Sequence of chain A:
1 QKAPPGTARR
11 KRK

Sequence of chain B:
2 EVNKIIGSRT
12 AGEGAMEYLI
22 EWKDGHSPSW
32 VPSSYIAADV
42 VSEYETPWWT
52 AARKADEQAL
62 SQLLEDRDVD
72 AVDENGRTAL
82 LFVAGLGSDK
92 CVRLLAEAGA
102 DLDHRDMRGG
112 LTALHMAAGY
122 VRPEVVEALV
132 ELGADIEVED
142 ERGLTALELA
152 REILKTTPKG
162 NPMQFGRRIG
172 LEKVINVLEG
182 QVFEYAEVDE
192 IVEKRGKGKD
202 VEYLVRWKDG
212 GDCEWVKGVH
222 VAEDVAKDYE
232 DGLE

This data describes a binding interaction between two proteins.

Residue-level contacts at the interface:
Residue A187 in chain B interacts with residue A8 in chain A (closest heavy-atom distance 3.1 Å).
Residue E215 in chain B contacts residue R10 in chain A (closest heavy-atom distance 4.0 Å).
Residue F184 in chain B interacts with residue R12 in chain A (closest heavy-atom distance 2.9 Å).
Residue V217 in chain B interacts with residue A8 in chain A (closest heavy-atom distance 4.4 Å).
Residue V183 in chain B is in contact with residue R10 in chain A (closest heavy-atom distance 3.9 Å).
Residue G181 in chain B contacts residue R12 in chain A (closest heavy-atom distance 3.0 Å).
Residue E185 in chain B interacts with residue K13 in chain A (closest heavy-atom distance 4.1 Å).
Residue F184 in chain B interacts with residue K11 in chain A (closest heavy-atom distance 3.9 Å).
Residue A187 in chain B contacts residue R10 in chain A (closest heavy-atom distance 3.3 Å).
Residue E185 in chain B interacts with residue R10 in chain A (closest heavy-atom distance 2.9 Å).
Residue D225 in chain B contacts residue G6 in chain A (closest heavy-atom distance 2.9 Å).
Residue V222 in chain B is in contact with residue A8 in chain A (closest heavy-atom distance 4.0 Å).
Residue E215 in chain B contacts residue K13 in chain A (closest heavy-atom distance 3.9 Å).
Residue V183 in chain B interacts with residue R12 in chain A (closest heavy-atom distance 2.6 Å).
Residue H221 in chain B is in contact with residue R9 in chain A (closest heavy-atom distance 2.9 Å).
Residue V222 in chain B is in contact with residue T7 in chain A (closest heavy-atom distance 3.9 Å).
Residue E185 in chain B interacts with residue K11 in chain A (closest heavy-atom distance 3.4 Å).
Residue F184 in chain B contacts residue R10 in chain A (closest heavy-atom distance 3.3 Å).
Residue Y186 in chain B interacts with residue R9 in chain A (closest heavy-atom distance 3.2 Å).
Residue A223 in chain B contacts residue P5 in chain A (closest heavy-atom distance 4.4 Å).
Residue E185 in chain B interacts with residue R12 in chain A (closest heavy-atom distance 3.5 Å).
Residue H221 in chain B contacts residue A8 in chain A (closest heavy-atom distance 3.4 Å).
Residue E188 in chain B is in contact with residue T7 in chain A (closest heavy-atom distance 4.0 Å).
Residue A223 in chain B interacts with residue P4 in chain A (closest heavy-atom distance 3.2 Å).
Residue D225 in chain B contacts residue P5 in chain A (closest heavy-atom distance 3.5 Å).
Residue V189 in chain B contacts residue T7 in chain A (closest heavy-atom distance 3.8 Å).
Residue A223 in chain B interacts with residue A3 in chain A (closest heavy-atom distance 3.9 Å).
Residue V189 in chain B is in contact with residue A8 in chain A (closest heavy-atom distance 3.9 Å).
Residue E185 in chain B interacts with residue A8 in chain A (closest heavy-atom distance 4.0 Å).
Residue W208 in chain B contacts residue R9 in chain A (closest heavy-atom distance 4.4 Å).
Residue V220 in chain B is in contact with residue Q1 in chain A (closest heavy-atom distance 4.7 Å).
Residue A223 in chain B contacts residue T7 in chain A (closest heavy-atom distance 3.2 Å).
Residue Y186 in chain B is in contact with residue A8 in chain A (closest heavy-atom distance 3.7 Å).
Residue Y186 in chain B is in contact with residue P4 in chain A (closest heavy-atom distance 3.4 Å).
Residue A187 in chain B is in contact with residue G6 in chain A (closest heavy-atom distance 4.7 Å).
Residue D210 in chain B contacts residue R10 in chain A (closest heavy-atom distance 2.8 Å).
Residue H221 in chain B interacts with residue A3 in chain A (closest heavy-atom distance 4.5 Å).
Residue E215 in chain B interacts with residue R9 in chain A (closest heavy-atom distance 4.7 Å).
Residue A223 in chain B contacts residue G6 in chain A (closest heavy-atom distance 3.7 Å).
Residue V217 in chain B contacts residue R9 in chain A (closest heavy-atom distance 3.6 Å).
Residue V189 in chain B contacts residue G6 in chain A (closest heavy-atom distance 3.0 Å).
Residue Y186 in chain B contacts residue T7 in chain A (closest heavy-atom distance 3.5 Å).
Residue E188 in chain B interacts with residue G6 in chain A (closest heavy-atom distance 3.4 Å).
Residue V226 in chain B contacts residue T7 in chain A (closest heavy-atom distance 4.8 Å).
Residue V226 in chain B interacts with residue G6 in chain A (closest heavy-atom distance 4.5 Å).
Residue H221 in chain B is in contact with residue Q1 in chain A (closest heavy-atom distance 4.5 Å).
Residue F184 in chain B is in contact with residue R9 in chain A (closest heavy-atom distance 3.6 Å).
Residue Y186 in chain B contacts residue A3 in chain A (closest heavy-atom distance 3.2 Å).
Residue Q182 in chain B contacts residue R12 in chain A (closest heavy-atom distance 3.0 Å).
Residue E185 in chain B is in contact with residue R9 in chain A (closest heavy-atom distance 3.5 Å).
Residue E224 in chain B is in contact with residue K2 in chain A (closest heavy-atom distance 4.0 Å).
Residue A187 in chain B contacts residue T7 in chain A (closest heavy-atom distance 3.3 Å).
Residue V222 in chain B contacts residue A3 in chain A (closest heavy-atom distance 3.4 Å).
Residue W208 in chain B interacts with residue A8 in chain A (closest heavy-atom distance 3.6 Å).
Residue W208 in chain B interacts with residue R10 in chain A (closest heavy-atom distance 3.5 Å).
Residue V183 in chain B contacts residue K11 in chain A (closest heavy-atom distance 3.4 Å).
Residue V206 in chain B contacts residue A8 in chain A (closest heavy-atom distance 4.8 Å).
Residue D225 in chain B is in contact with residue P4 in chain A (closest heavy-atom distance 4.4 Å).
Residue Y186 in chain B interacts with residue Q1 in chain A (closest heavy-atom distance 4.8 Å).
Residue V220 in chain B contacts residue A3 in chain A (closest heavy-atom distance 4.8 Å).